Sequence of chain B:
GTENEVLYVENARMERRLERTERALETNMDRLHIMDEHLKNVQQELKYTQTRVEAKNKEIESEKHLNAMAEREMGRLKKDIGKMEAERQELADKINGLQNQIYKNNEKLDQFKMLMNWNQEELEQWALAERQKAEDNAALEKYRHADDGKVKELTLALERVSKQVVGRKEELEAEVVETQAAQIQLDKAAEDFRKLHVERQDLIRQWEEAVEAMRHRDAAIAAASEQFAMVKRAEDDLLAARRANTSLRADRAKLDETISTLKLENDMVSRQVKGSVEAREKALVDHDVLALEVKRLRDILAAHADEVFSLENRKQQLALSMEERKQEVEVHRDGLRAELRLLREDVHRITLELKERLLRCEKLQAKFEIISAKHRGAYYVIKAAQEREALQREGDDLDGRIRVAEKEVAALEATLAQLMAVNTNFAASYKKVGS

Sequence of chain A:
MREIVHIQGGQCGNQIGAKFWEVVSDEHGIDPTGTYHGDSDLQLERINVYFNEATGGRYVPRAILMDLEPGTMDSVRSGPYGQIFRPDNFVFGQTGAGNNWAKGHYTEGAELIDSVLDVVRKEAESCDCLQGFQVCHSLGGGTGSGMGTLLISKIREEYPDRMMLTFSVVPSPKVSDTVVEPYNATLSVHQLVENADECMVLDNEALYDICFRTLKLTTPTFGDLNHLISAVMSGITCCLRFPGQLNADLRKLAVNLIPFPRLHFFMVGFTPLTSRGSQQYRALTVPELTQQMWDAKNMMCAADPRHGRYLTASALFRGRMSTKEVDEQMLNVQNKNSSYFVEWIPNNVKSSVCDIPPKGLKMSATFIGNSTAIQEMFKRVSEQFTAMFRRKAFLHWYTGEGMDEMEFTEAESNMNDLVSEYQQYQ

The following describes two proteins that form a bound complex.

Contacts between the two chains:
Residue V196 in chain B contacts residue N335 in chain A (closest heavy-atom distance 3.7 Å).
Residue L188 in chain B interacts with residue S339 in chain A (closest heavy-atom distance 4.0 Å).
Residue E189 in chain B contacts residue K336 in chain A (closest heavy-atom distance 4.3 Å).
Residue S192 in chain B interacts with residue N335 in chain A (closest heavy-atom distance 4.8 Å).
Residue L188 in chain B is in contact with residue Y340 in chain A (closest heavy-atom distance 3.7 Å).
Residue S192 in chain B contacts residue S338 in chain A (closest heavy-atom distance 5.0 Å).
Residue K193 in chain B interacts with residue K336 in chain A (closest heavy-atom distance 3.6 Å).
Residue V196 in chain B is in contact with residue K336 in chain A (closest heavy-atom distance 3.9 Å).
Residue E189 in chain B interacts with residue Y340 in chain A (closest heavy-atom distance 4.5 Å).
Residue E189 in chain B is in contact with residue N337 in chain A (closest heavy-atom distance 3.0 Å).
Residue S192 in chain B is in contact with residue K336 in chain A (closest heavy-atom distance 2.9 Å).
Residue T185 in chain B interacts with residue Y340 in chain A (closest heavy-atom distance 4.2 Å).